Sequence of protein 1:
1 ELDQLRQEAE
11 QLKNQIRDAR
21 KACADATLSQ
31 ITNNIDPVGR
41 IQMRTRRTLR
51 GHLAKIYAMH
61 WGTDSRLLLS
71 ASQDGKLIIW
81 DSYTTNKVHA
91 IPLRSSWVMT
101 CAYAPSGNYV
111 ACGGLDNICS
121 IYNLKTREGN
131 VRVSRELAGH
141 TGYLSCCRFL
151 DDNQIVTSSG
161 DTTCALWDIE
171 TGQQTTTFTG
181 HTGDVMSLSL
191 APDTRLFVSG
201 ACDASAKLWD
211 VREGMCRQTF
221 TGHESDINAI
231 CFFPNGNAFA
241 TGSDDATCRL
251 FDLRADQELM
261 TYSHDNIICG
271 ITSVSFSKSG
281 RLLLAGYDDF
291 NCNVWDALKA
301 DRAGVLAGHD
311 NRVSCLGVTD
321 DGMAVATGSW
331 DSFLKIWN

Sequence of protein 2:
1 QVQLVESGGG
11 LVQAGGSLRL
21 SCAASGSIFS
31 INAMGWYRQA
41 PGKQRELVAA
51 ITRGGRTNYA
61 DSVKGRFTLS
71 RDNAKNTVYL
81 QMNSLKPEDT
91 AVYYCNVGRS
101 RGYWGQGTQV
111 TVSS

These two protein chains interact to form a complex.

Residue-level contacts at the interface:
Residue S96 in protein 1 contacts residue V2 in protein 2 (closest heavy-atom distance 3.4 Å).
Residue D74 in protein 1 is in contact with residue Q1 in protein 2 (closest heavy-atom distance 3.5 Å).
Residue N117 in protein 1 interacts with residue N32 in protein 2 (closest heavy-atom distance 2.9 Å).
Residue N228 in protein 1 contacts residue R101 in protein 2 (closest heavy-atom distance 2.9 Å).
Residue L115 in protein 1 is in contact with residue G98 in protein 2 (closest heavy-atom distance 4.4 Å).
Residue S96 in protein 1 contacts residue Q1 in protein 2 (closest heavy-atom distance 3.4 Å).
Residue R312 in protein 1 is in contact with residue S100 in protein 2 (closest heavy-atom distance 4.0 Å).
Residue G142 in protein 1 is in contact with residue N32 in protein 2 (closest heavy-atom distance 3.4 Å).
Residue N117 in protein 1 interacts with residue I31 in protein 2 (closest heavy-atom distance 2.8 Å).
Residue Y143 in protein 1 interacts with residue N32 in protein 2 (closest heavy-atom distance 2.9 Å).
Residue D244 in protein 1 interacts with residue S100 in protein 2 (closest heavy-atom distance 3.1 Å).
Residue M186 in protein 1 interacts with residue S100 in protein 2 (closest heavy-atom distance 4.6 Å).
Residue R312 in protein 1 is in contact with residue R45 in protein 2 (closest heavy-atom distance 4.2 Å).
Residue V98 in protein 1 contacts residue Y103 in protein 2 (closest heavy-atom distance 2.4 Å).
Residue W97 in protein 1 is in contact with residue S25 in protein 2 (closest heavy-atom distance 3.3 Å).
Residue N228 in protein 1 contacts residue S100 in protein 2 (closest heavy-atom distance 3.4 Å).
Residue C202 in protein 1 is in contact with residue R99 in protein 2 (closest heavy-atom distance 2.8 Å).
Residue D116 in protein 1 interacts with residue I31 in protein 2 (closest heavy-atom distance 3.7 Å).
Residue Y57 in protein 1 is in contact with residue G102 in protein 2 (closest heavy-atom distance 3.2 Å).
Residue D226 in protein 1 interacts with residue R99 in protein 2 (closest heavy-atom distance 2.8 Å).
Residue L115 in protein 1 interacts with residue I28 in protein 2 (closest heavy-atom distance 3.9 Å).
Residue Y57 in protein 1 is in contact with residue R101 in protein 2 (closest heavy-atom distance 3.8 Å).
Residue M99 in protein 1 contacts residue Y103 in protein 2 (closest heavy-atom distance 3.9 Å).
Residue L115 in protein 1 is in contact with residue I31 in protein 2 (closest heavy-atom distance 3.5 Å).
Residue Y57 in protein 1 is in contact with residue Y103 in protein 2 (closest heavy-atom distance 3.2 Å).
Residue S145 in protein 1 interacts with residue R101 in protein 2 (closest heavy-atom distance 4.2 Å).
Residue L115 in protein 1 contacts residue N32 in protein 2 (closest heavy-atom distance 3.0 Å).
Residue Q73 in protein 1 contacts residue Q1 in protein 2 (closest heavy-atom distance 2.8 Å).
Residue M186 in protein 1 is in contact with residue G98 in protein 2 (closest heavy-atom distance 3.6 Å).
Residue G75 in protein 1 contacts residue Q1 in protein 2 (closest heavy-atom distance 4.5 Å).
Residue Y143 in protein 1 is in contact with residue G98 in protein 2 (closest heavy-atom distance 3.6 Å).
Residue T141 in protein 1 interacts with residue R53 in protein 2 (closest heavy-atom distance 3.0 Å).
Residue L115 in protein 1 interacts with residue V97 in protein 2 (closest heavy-atom distance 3.8 Å).
Residue W97 in protein 1 contacts residue V2 in protein 2 (closest heavy-atom distance 3.7 Å).
Residue D184 in protein 1 contacts residue R99 in protein 2 (closest heavy-atom distance 3.3 Å).
Residue S314 in protein 1 contacts residue R101 in protein 2 (closest heavy-atom distance 3.0 Å).
Residue W97 in protein 1 contacts residue L4 in protein 2 (closest heavy-atom distance 4.2 Å).
Residue N117 in protein 1 interacts with residue R53 in protein 2 (closest heavy-atom distance 3.8 Å).
Residue W330 in protein 1 contacts residue W104 in protein 2 (closest heavy-atom distance 4.0 Å).
Residue G142 in protein 1 is in contact with residue I31 in protein 2 (closest heavy-atom distance 4.3 Å).
Residue S96 in protein 1 contacts residue Y103 in protein 2 (closest heavy-atom distance 3.4 Å).
Residue Y143 in protein 1 contacts residue R99 in protein 2 (closest heavy-atom distance 3.7 Å).
Residue M186 in protein 1 interacts with residue R101 in protein 2 (closest heavy-atom distance 3.4 Å).
Residue L115 in protein 1 contacts residue Y103 in protein 2 (closest heavy-atom distance 3.8 Å).
Residue W330 in protein 1 contacts residue G102 in protein 2 (closest heavy-atom distance 4.6 Å).
Residue W97 in protein 1 interacts with residue G26 in protein 2 (closest heavy-atom distance 4.0 Å).
Residue W97 in protein 1 interacts with residue Q3 in protein 2 (closest heavy-atom distance 3.8 Å).
Residue Q73 in protein 1 interacts with residue V2 in protein 2 (closest heavy-atom distance 3.7 Å).
Residue M99 in protein 1 contacts residue R101 in protein 2 (closest heavy-atom distance 3.3 Å).
Residue W97 in protein 1 is in contact with residue I28 in protein 2 (closest heavy-atom distance 3.5 Å).
Residue T272 in protein 1 contacts residue R101 in protein 2 (closest heavy-atom distance 3.0 Å).
Residue T141 in protein 1 interacts with residue I31 in protein 2 (closest heavy-atom distance 3.6 Å).
Residue Q73 in protein 1 is in contact with residue Y103 in protein 2 (closest heavy-atom distance 3.5 Å).
Residue W97 in protein 1 interacts with residue A24 in protein 2 (closest heavy-atom distance 4.5 Å).
Residue I268 in protein 1 interacts with residue Q44 in protein 2 (closest heavy-atom distance 3.0 Å).
Residue M99 in protein 1 contacts residue G102 in protein 2 (closest heavy-atom distance 3.8 Å).
Residue G142 in protein 1 interacts with residue R53 in protein 2 (closest heavy-atom distance 4.7 Å).
Residue W97 in protein 1 contacts residue Y103 in protein 2 (closest heavy-atom distance 3.2 Å).
Residue M99 in protein 1 is in contact with residue G98 in protein 2 (closest heavy-atom distance 3.6 Å).
Residue M186 in protein 1 contacts residue R99 in protein 2 (closest heavy-atom distance 4.1 Å).